Residue-level contacts at the interface:
Residue A155 in the first protein interacts with residue F158 in the second protein (closest heavy-atom distance 3.9 Å).
Residue K154 in the first protein interacts with residue H163 in the second protein (closest heavy-atom distance 4.0 Å).
Residue K211 in the first protein contacts residue Q201 in the second protein (closest heavy-atom distance 4.2 Å).
Residue V166 in the first protein contacts residue G261 in the second protein (closest heavy-atom distance 4.4 Å).
Residue L159 in the first protein contacts residue F158 in the second protein (closest heavy-atom distance 3.7 Å).
Residue I197 in the first protein is in contact with residue L159 in the second protein (closest heavy-atom distance 4.1 Å).
Residue M204 in the first protein interacts with residue Y197 in the second protein (closest heavy-atom distance 3.9 Å).
Residue G147 in the first protein contacts residue S265 in the second protein (closest heavy-atom distance 3.4 Å).
Residue Q167 in the first protein contacts residue V263 in the second protein (closest heavy-atom distance 4.4 Å).
Residue N149 in the first protein is in contact with residue H163 in the second protein (closest heavy-atom distance 3.2 Å).
Residue Y48 in the first protein contacts residue G260 in the second protein (closest heavy-atom distance 3.4 Å).
Residue Q143 in the first protein interacts with residue V263 in the second protein (closest heavy-atom distance 3.3 Å).
Residue Q143 in the first protein interacts with residue S265 in the second protein (closest heavy-atom distance 3.4 Å).
Residue I197 in the first protein contacts residue L149 in the second protein (closest heavy-atom distance 4.2 Å).
Residue M204 in the first protein is in contact with residue L155 in the second protein (closest heavy-atom distance 4.1 Å).
Residue I197 in the first protein interacts with residue Q156 in the second protein (closest heavy-atom distance 4.3 Å).
Residue N151 in the first protein interacts with residue S162 in the second protein (closest heavy-atom distance 3.6 Å).
Residue K201 in the first protein contacts residue L155 in the second protein (closest heavy-atom distance 4.2 Å).
Residue K201 in the first protein contacts residue D152 in the second protein (closest heavy-atom distance 2.6 Å).
Residue Q143 in the first protein is in contact with residue K266 in the second protein (closest heavy-atom distance 3.5 Å).
Residue G150 in the first protein interacts with residue S265 in the second protein (closest heavy-atom distance 3.2 Å).
Residue K161 in the first protein interacts with residue G194 in the second protein (closest heavy-atom distance 4.3 Å).
Residue G150 in the first protein interacts with residue H163 in the second protein (closest heavy-atom distance 3.7 Å).
Residue V146 in the first protein is in contact with residue L264 in the second protein (closest heavy-atom distance 4.3 Å).
Residue Q167 in the first protein interacts with residue G261 in the second protein (closest heavy-atom distance 3.4 Å).
Residue N149 in the first protein is in contact with residue S265 in the second protein (closest heavy-atom distance 3.3 Å).
Residue N151 in the first protein interacts with residue H163 in the second protein (closest heavy-atom distance 3.2 Å).
Residue G168 in the first protein is in contact with residue G261 in the second protein (closest heavy-atom distance 2.9 Å).
Residue N151 in the first protein contacts residue L159 in the second protein (closest heavy-atom distance 3.4 Å).
Residue N149 in the first protein contacts residue K274 in the second protein (closest heavy-atom distance 3.4 Å).
Residue M204 in the first protein interacts with residue F158 in the second protein (closest heavy-atom distance 3.5 Å).
Residue V146 in the first protein is in contact with residue S265 in the second protein (closest heavy-atom distance 3.8 Å).
Residue K154 in the first protein contacts residue S162 in the second protein (closest heavy-atom distance 3.3 Å).
Residue V166 in the first protein is in contact with residue V263 in the second protein (closest heavy-atom distance 2.8 Å).
Residue L158 in the first protein is in contact with residue S166 in the second protein (closest heavy-atom distance 3.8 Å).
Residue A155 in the first protein is in contact with residue S162 in the second protein (closest heavy-atom distance 4.0 Å).
Residue N149 in the first protein is in contact with residue Y279 in the second protein (closest heavy-atom distance 3.6 Å).
Residue A155 in the first protein interacts with residue L159 in the second protein (closest heavy-atom distance 3.6 Å).
Residue K154 in the first protein interacts with residue S166 in the second protein (closest heavy-atom distance 4.0 Å).
Residue S107 in the first protein is in contact with residue I262 in the second protein (closest heavy-atom distance 4.0 Å).
Residue R49 in the first protein interacts with residue E256 in the second protein (closest heavy-atom distance 3.4 Å).
Residue L158 in the first protein interacts with residue F158 in the second protein (closest heavy-atom distance 4.2 Å).
Residue V166 in the first protein contacts residue I262 in the second protein (closest heavy-atom distance 3.4 Å).
Residue Y48 in the first protein contacts residue E256 in the second protein (closest heavy-atom distance 4.3 Å).
Residue E208 in the first protein is in contact with residue Y197 in the second protein (closest heavy-atom distance 3.6 Å).
Residue Y48 in the first protein is in contact with residue E259 in the second protein (closest heavy-atom distance 3.3 Å).
Residue L158 in the first protein interacts with residue S162 in the second protein (closest heavy-atom distance 3.6 Å).
Residue L165 in the first protein is in contact with residue I262 in the second protein (closest heavy-atom distance 3.9 Å).
Residue I200 in the first protein contacts residue L155 in the second protein (closest heavy-atom distance 4.0 Å).
Residue I197 in the first protein is in contact with residue L155 in the second protein (closest heavy-atom distance 4.1 Å).
Residue L158 in the first protein is in contact with residue L165 in the second protein (closest heavy-atom distance 4.4 Å).
Residue V146 in the first protein contacts residue V263 in the second protein (closest heavy-atom distance 3.8 Å).
Residue K211 in the first protein interacts with residue Q198 in the second protein (closest heavy-atom distance 3.5 Å).
Residue K201 in the first protein contacts residue L149 in the second protein (closest heavy-atom distance 3.5 Å).
Residue Q167 in the first protein contacts residue I262 in the second protein (closest heavy-atom distance 3.9 Å).
Residue L158 in the first protein interacts with residue I195 in the second protein (closest heavy-atom distance 3.8 Å).
Residue Q143 in the first protein contacts residue L264 in the second protein (closest heavy-atom distance 2.9 Å).
Residue N151 in the first protein contacts residue R160 in the second protein (closest heavy-atom distance 3.9 Å).
Residue R142 in the first protein is in contact with residue V263 in the second protein (closest heavy-atom distance 3.7 Å).
Residue Y198 in the first protein is in contact with residue L149 in the second protein (closest heavy-atom distance 3.5 Å).

Sequence of the first protein:
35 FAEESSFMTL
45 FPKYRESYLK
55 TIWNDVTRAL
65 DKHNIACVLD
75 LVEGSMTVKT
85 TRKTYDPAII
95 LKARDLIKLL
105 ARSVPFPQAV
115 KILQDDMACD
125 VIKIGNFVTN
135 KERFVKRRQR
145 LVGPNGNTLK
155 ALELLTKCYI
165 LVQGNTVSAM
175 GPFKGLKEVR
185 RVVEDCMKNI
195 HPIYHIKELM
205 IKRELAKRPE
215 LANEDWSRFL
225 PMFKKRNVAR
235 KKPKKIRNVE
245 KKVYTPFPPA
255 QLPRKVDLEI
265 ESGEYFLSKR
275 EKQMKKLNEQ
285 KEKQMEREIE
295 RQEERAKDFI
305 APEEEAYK

Sequence of the second protein:
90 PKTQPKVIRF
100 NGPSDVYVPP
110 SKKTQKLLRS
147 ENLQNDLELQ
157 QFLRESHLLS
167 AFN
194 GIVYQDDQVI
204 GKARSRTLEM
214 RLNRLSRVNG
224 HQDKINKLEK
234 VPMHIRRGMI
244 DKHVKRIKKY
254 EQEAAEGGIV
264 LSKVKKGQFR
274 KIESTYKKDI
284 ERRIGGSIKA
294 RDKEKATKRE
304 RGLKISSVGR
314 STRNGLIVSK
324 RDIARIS

This data describes a binding interaction between two proteins.